Sequence of chain B:
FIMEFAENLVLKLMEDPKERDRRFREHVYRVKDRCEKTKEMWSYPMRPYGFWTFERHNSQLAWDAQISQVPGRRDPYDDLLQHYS

Sequence of chain A:
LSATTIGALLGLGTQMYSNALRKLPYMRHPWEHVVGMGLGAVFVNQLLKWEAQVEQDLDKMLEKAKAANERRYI

These two protein chains interact to form a complex.

Residue-level contacts at the interface:
Residue P47 in chain B is in contact with residue N71 in chain A (closest heavy-atom distance 3.6 Å).
Residue F56 in chain B interacts with residue A70 in chain A (closest heavy-atom distance 4.5 Å).
Residue M43 in chain B contacts residue L64 in chain A (closest heavy-atom distance 3.7 Å).
Residue E42 in chain B is in contact with residue K68 in chain A (closest heavy-atom distance 4.4 Å).
Residue Y46 in chain B is in contact with residue N71 in chain A (closest heavy-atom distance 4.1 Å).
Residue Y51 in chain B is in contact with residue N71 in chain A (closest heavy-atom distance 4.9 Å).
Residue Y51 in chain B contacts residue R74 in chain A (closest heavy-atom distance 4.0 Å).
Residue Y51 in chain B contacts residue A70 in chain A (closest heavy-atom distance 3.6 Å).
Residue P50 in chain B is in contact with residue A70 in chain A (closest heavy-atom distance 4.4 Å).
Residue P47 in chain B interacts with residue R74 in chain A (closest heavy-atom distance 5.0 Å).
Residue Y51 in chain B is in contact with residue R73 in chain A (closest heavy-atom distance 3.4 Å).
Residue Y46 in chain B interacts with residue A67 in chain A (closest heavy-atom distance 4.6 Å).
Residue Y46 in chain B contacts residue K68 in chain A (closest heavy-atom distance 3.2 Å).
Residue G52 in chain B interacts with residue A70 in chain A (closest heavy-atom distance 4.7 Å).
Residue Y46 in chain B is in contact with residue L64 in chain A (closest heavy-atom distance 4.9 Å).